These two protein chains interact to form a complex.

Sequence of the second protein:
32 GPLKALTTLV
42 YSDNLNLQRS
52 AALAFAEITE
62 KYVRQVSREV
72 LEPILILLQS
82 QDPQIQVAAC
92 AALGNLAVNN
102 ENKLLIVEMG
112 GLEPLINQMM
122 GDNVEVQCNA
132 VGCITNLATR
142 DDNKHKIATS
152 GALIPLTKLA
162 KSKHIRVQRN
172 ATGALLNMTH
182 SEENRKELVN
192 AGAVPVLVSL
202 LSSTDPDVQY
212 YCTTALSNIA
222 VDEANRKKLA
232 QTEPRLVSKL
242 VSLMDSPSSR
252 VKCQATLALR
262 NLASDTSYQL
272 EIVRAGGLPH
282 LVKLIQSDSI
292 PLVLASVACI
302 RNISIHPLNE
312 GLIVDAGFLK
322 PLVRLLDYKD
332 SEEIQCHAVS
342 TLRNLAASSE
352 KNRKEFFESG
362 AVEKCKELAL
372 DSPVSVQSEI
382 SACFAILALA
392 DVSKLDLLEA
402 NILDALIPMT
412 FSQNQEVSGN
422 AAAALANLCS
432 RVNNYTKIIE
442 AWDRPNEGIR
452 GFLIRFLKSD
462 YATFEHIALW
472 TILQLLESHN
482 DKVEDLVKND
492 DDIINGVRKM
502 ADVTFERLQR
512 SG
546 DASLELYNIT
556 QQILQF

Sequence of the first protein:
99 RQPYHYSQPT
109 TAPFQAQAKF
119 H

Contacts between the two chains:
Residue N96 in the second protein interacts with residue F118 in the first protein (closest heavy-atom distance 3.5 Å).
Residue T136 in the second protein contacts residue A116 in the first protein (closest heavy-atom distance 4.0 Å).
Residue H181 in the second protein is in contact with residue A110 in the first protein (closest heavy-atom distance 3.6 Å).
Residue C134 in the second protein interacts with residue F118 in the first protein (closest heavy-atom distance 3.9 Å).
Residue R261 in the second protein contacts residue P107 in the first protein (closest heavy-atom distance 4.2 Å).
Residue S376 in the second protein interacts with residue H103 in the first protein (closest heavy-atom distance 3.7 Å).
Residue H338 in the second protein contacts residue Y104 in the first protein (closest heavy-atom distance 3.2 Å).
Residue A92 in the second protein interacts with residue F118 in the first protein (closest heavy-atom distance 4.0 Å).
Residue E417 in the second protein interacts with residue P101 in the first protein (closest heavy-atom distance 3.9 Å).
Residue G174 in the second protein is in contact with residue A114 in the first protein (closest heavy-atom distance 3.5 Å).
Residue N137 in the second protein interacts with residue F118 in the first protein (closest heavy-atom distance 3.9 Å).
Residue E333 in the second protein interacts with residue Y104 in the first protein (closest heavy-atom distance 3.0 Å).
Residue N219 in the second protein is in contact with residue A110 in the first protein (closest heavy-atom distance 2.8 Å).
Residue C337 in the second protein is in contact with residue Y104 in the first protein (closest heavy-atom distance 3.6 Å).
Residue E334 in the second protein is in contact with residue Y104 in the first protein (closest heavy-atom distance 3.5 Å).
Residue L177 in the second protein is in contact with residue F112 in the first protein (closest heavy-atom distance 3.7 Å).
Residue R167 in the second protein interacts with residue H119 in the first protein (closest heavy-atom distance 3.3 Å).
Residue G133 in the second protein interacts with residue F118 in the first protein (closest heavy-atom distance 3.9 Å).
Residue T136 in the second protein interacts with residue Q115 in the first protein (closest heavy-atom distance 4.2 Å).
Residue N178 in the second protein interacts with residue A114 in the first protein (closest heavy-atom distance 2.7 Å).
Residue G133 in the second protein is in contact with residue A116 in the first protein (closest heavy-atom distance 3.3 Å).
Residue S265 in the second protein is in contact with residue P107 in the first protein (closest heavy-atom distance 3.8 Å).
Residue H181 in the second protein contacts residue T109 in the first protein (closest heavy-atom distance 3.8 Å).
Residue S379 in the second protein interacts with residue P101 in the first protein (closest heavy-atom distance 3.4 Å).
Residue H181 in the second protein is in contact with residue Q113 in the first protein (closest heavy-atom distance 4.0 Å).
Residue G95 in the second protein interacts with residue F118 in the first protein (closest heavy-atom distance 3.7 Å).
Residue R302 in the second protein is in contact with residue S105 in the first protein (closest heavy-atom distance 3.5 Å).
Residue R261 in the second protein interacts with residue S105 in the first protein (closest heavy-atom distance 3.4 Å).
Residue A383 in the second protein is in contact with residue P101 in the first protein (closest heavy-atom distance 3.5 Å).
Residue N137 in the second protein interacts with residue A116 in the first protein (closest heavy-atom distance 2.8 Å).
Residue R261 in the second protein is in contact with residue Y104 in the first protein (closest heavy-atom distance 3.1 Å).
Residue N262 in the second protein interacts with residue P107 in the first protein (closest heavy-atom distance 3.6 Å).
Residue Y211 in the second protein is in contact with residue F112 in the first protein (closest heavy-atom distance 3.4 Å).
Residue N130 in the second protein contacts residue H119 in the first protein (closest heavy-atom distance 3.6 Å).
Residue E380 in the second protein interacts with residue H103 in the first protein (closest heavy-atom distance 3.2 Å).
Residue S379 in the second protein interacts with residue H103 in the first protein (closest heavy-atom distance 3.0 Å).
Residue N171 in the second protein contacts residue K117 in the first protein (closest heavy-atom distance 3.2 Å).
Residue T215 in the second protein contacts residue A110 in the first protein (closest heavy-atom distance 3.5 Å).
Residue Q255 in the second protein interacts with residue A110 in the first protein (closest heavy-atom distance 3.5 Å).
Residue T140 in the second protein is in contact with residue Q113 in the first protein (closest heavy-atom distance 3.2 Å).
Residue E380 in the second protein contacts residue P101 in the first protein (closest heavy-atom distance 4.0 Å).
Residue N421 in the second protein contacts residue R99 in the first protein (closest heavy-atom distance 2.5 Å).
Residue R261 in the second protein is in contact with residue Q106 in the first protein (closest heavy-atom distance 2.6 Å).
Residue N137 in the second protein contacts residue Q115 in the first protein (closest heavy-atom distance 3.3 Å).
Residue N130 in the second protein contacts residue F118 in the first protein (closest heavy-atom distance 3.3 Å).
Residue Y212 in the second protein interacts with residue A114 in the first protein (closest heavy-atom distance 3.9 Å).
Residue E417 in the second protein contacts residue R99 in the first protein (closest heavy-atom distance 4.2 Å).
Residue N178 in the second protein interacts with residue Q113 in the first protein (closest heavy-atom distance 3.4 Å).
Residue N171 in the second protein contacts residue A116 in the first protein (closest heavy-atom distance 3.7 Å).
Residue V222 in the second protein is in contact with residue T108 in the first protein (closest heavy-atom distance 3.4 Å).
Residue N262 in the second protein contacts residue T108 in the first protein (closest heavy-atom distance 2.9 Å).
Residue V222 in the second protein is in contact with residue T109 in the first protein (closest heavy-atom distance 3.8 Å).
Residue R302 in the second protein is in contact with residue H103 in the first protein (closest heavy-atom distance 2.8 Å).
Residue Y212 in the second protein contacts residue F112 in the first protein (closest heavy-atom distance 3.8 Å).
Residue C91 in the second protein contacts residue F118 in the first protein (closest heavy-atom distance 4.0 Å).
Residue N219 in the second protein contacts residue T109 in the first protein (closest heavy-atom distance 3.6 Å).
Residue T136 in the second protein is in contact with residue A114 in the first protein (closest heavy-atom distance 4.0 Å).
Residue L177 in the second protein is in contact with residue A114 in the first protein (closest heavy-atom distance 3.8 Å).
Residue V222 in the second protein is in contact with residue P107 in the first protein (closest heavy-atom distance 3.7 Å).
Residue V99 in the second protein is in contact with residue Q115 in the first protein (closest heavy-atom distance 3.6 Å).